This data describes a binding interaction between two proteins.

Sequence of chain B:
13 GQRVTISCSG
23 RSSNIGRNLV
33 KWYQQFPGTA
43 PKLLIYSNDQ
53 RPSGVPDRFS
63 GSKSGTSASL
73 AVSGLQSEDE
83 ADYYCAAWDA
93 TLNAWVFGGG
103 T

Sequence of chain A:
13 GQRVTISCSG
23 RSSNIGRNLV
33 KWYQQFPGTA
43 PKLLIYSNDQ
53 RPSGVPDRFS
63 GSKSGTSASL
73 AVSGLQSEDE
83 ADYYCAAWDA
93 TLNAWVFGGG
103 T

Contacts between the two chains:
Residue D59 in chain B interacts with residue D59 in chain A (closest heavy-atom distance 3.0 Å).
Residue W90 in chain B interacts with residue W90 in chain A (closest heavy-atom distance 3.2 Å).
Residue Q36 in chain B contacts residue Q37 in chain A (closest heavy-atom distance 2.9 Å).
Residue P54 in chain B interacts with residue T68 in chain A (closest heavy-atom distance 3.0 Å).
Residue F61 in chain B interacts with residue S62 in chain A (closest heavy-atom distance 3.1 Å).
Residue V32 in chain B contacts residue L31 in chain A (closest heavy-atom distance 3.1 Å).
Residue S64 in chain B is in contact with residue K65 in chain A (closest heavy-atom distance 2.7 Å).
Residue R53 in chain B is in contact with residue R53 in chain A (closest heavy-atom distance 3.0 Å).
Residue Y86 in chain B is in contact with residue C87 in chain A (closest heavy-atom distance 3.0 Å).
Residue S66 in chain B is in contact with residue K65 in chain A (closest heavy-atom distance 2.8 Å).
Residue D81 in chain B interacts with residue K65 in chain A (closest heavy-atom distance 2.4 Å).
Residue N26 in chain B interacts with residue S25 in chain A (closest heavy-atom distance 2.7 Å).
Residue Q78 in chain B is in contact with residue L77 in chain A (closest heavy-atom distance 2.8 Å).
Residue G28 in chain B interacts with residue R29 in chain A (closest heavy-atom distance 3.0 Å).
Residue V16 in chain B is in contact with residue T17 in chain A (closest heavy-atom distance 2.9 Å).
Residue V32 in chain B contacts residue K33 in chain A (closest heavy-atom distance 2.9 Å).
Residue A89 in chain B interacts with residue W90 in chain A (closest heavy-atom distance 2.7 Å).
Residue I27 in chain B interacts with residue G28 in chain A (closest heavy-atom distance 2.7 Å).
Residue I18 in chain B contacts residue T17 in chain A (closest heavy-atom distance 3.1 Å).
Residue P39 in chain B is in contact with residue F38 in chain A (closest heavy-atom distance 2.9 Å).
Residue G56 in chain B contacts residue G56 in chain A (closest heavy-atom distance 3.2 Å).
Residue G56 in chain B interacts with residue V57 in chain A (closest heavy-atom distance 3.1 Å).
Residue L77 in chain B is in contact with residue G76 in chain A (closest heavy-atom distance 3.0 Å).
Residue S24 in chain B is in contact with residue S25 in chain A (closest heavy-atom distance 3.1 Å).
Residue G76 in chain B contacts residue S75 in chain A (closest heavy-atom distance 2.8 Å).
Residue R23 in chain B contacts residue Y86 in chain A (closest heavy-atom distance 3.2 Å).
Residue L45 in chain B is in contact with residue K44 in chain A (closest heavy-atom distance 3.2 Å).
Residue N50 in chain B contacts residue S49 in chain A (closest heavy-atom distance 3.0 Å).
Residue W34 in chain B interacts with residue K33 in chain A (closest heavy-atom distance 2.9 Å).
Residue N30 in chain B contacts residue L31 in chain A (closest heavy-atom distance 3.2 Å).
Residue R23 in chain B contacts residue G22 in chain A (closest heavy-atom distance 2.7 Å).
Residue G63 in chain B interacts with residue G63 in chain A (closest heavy-atom distance 3.2 Å).
Residue L45 in chain B is in contact with residue L46 in chain A (closest heavy-atom distance 3.0 Å).
Residue E82 in chain B is in contact with residue D81 in chain A (closest heavy-atom distance 3.1 Å).
Residue D84 in chain B is in contact with residue A83 in chain A (closest heavy-atom distance 2.6 Å).
Residue A92 in chain B contacts residue D91 in chain A (closest heavy-atom distance 2.9 Å).
Residue S79 in chain B interacts with residue S75 in chain A (closest heavy-atom distance 2.8 Å).
Residue N95 in chain B is in contact with residue N95 in chain A (closest heavy-atom distance 2.7 Å).
Residue D84 in chain B contacts residue D84 in chain A (closest heavy-atom distance 2.9 Å).
Residue R23 in chain B contacts residue E82 in chain A (closest heavy-atom distance 3.0 Å).
Residue W97 in chain B interacts with residue V98 in chain A (closest heavy-atom distance 3.1 Å).
Residue S64 in chain B interacts with residue S64 in chain A (closest heavy-atom distance 2.4 Å).
Residue Q14 in chain B interacts with residue R15 in chain A (closest heavy-atom distance 2.9 Å).
Residue V74 in chain B contacts residue S75 in chain A (closest heavy-atom distance 3.0 Å).
Residue A92 in chain B contacts residue T93 in chain A (closest heavy-atom distance 3.1 Å).
Residue Y85 in chain B contacts residue S62 in chain A (closest heavy-atom distance 2.3 Å).
Residue F61 in chain B interacts with residue R60 in chain A (closest heavy-atom distance 3.0 Å).
Residue D81 in chain B contacts residue D81 in chain A (closest heavy-atom distance 3.0 Å).
Residue Q37 in chain B interacts with residue Q37 in chain A (closest heavy-atom distance 3.2 Å).
Residue L94 in chain B contacts residue T93 in chain A (closest heavy-atom distance 2.9 Å).
Residue V16 in chain B interacts with residue R15 in chain A (closest heavy-atom distance 2.8 Å).
Residue E82 in chain B is in contact with residue E82 in chain A (closest heavy-atom distance 3.2 Å).
Residue R23 in chain B is in contact with residue S24 in chain A (closest heavy-atom distance 2.8 Å).
Residue N95 in chain B contacts residue L94 in chain A (closest heavy-atom distance 3.1 Å).
Residue T41 in chain B interacts with residue G40 in chain A (closest heavy-atom distance 2.7 Å).
Residue Y86 in chain B interacts with residue Y85 in chain A (closest heavy-atom distance 3.1 Å).
Residue I47 in chain B contacts residue Y48 in chain A (closest heavy-atom distance 2.8 Å).
Residue D59 in chain B contacts residue R60 in chain A (closest heavy-atom distance 2.7 Å).
Residue N50 in chain B interacts with residue N50 in chain A (closest heavy-atom distance 2.4 Å).
Residue E80 in chain B is in contact with residue D81 in chain A (closest heavy-atom distance 2.9 Å).